Sequence of the second protein:
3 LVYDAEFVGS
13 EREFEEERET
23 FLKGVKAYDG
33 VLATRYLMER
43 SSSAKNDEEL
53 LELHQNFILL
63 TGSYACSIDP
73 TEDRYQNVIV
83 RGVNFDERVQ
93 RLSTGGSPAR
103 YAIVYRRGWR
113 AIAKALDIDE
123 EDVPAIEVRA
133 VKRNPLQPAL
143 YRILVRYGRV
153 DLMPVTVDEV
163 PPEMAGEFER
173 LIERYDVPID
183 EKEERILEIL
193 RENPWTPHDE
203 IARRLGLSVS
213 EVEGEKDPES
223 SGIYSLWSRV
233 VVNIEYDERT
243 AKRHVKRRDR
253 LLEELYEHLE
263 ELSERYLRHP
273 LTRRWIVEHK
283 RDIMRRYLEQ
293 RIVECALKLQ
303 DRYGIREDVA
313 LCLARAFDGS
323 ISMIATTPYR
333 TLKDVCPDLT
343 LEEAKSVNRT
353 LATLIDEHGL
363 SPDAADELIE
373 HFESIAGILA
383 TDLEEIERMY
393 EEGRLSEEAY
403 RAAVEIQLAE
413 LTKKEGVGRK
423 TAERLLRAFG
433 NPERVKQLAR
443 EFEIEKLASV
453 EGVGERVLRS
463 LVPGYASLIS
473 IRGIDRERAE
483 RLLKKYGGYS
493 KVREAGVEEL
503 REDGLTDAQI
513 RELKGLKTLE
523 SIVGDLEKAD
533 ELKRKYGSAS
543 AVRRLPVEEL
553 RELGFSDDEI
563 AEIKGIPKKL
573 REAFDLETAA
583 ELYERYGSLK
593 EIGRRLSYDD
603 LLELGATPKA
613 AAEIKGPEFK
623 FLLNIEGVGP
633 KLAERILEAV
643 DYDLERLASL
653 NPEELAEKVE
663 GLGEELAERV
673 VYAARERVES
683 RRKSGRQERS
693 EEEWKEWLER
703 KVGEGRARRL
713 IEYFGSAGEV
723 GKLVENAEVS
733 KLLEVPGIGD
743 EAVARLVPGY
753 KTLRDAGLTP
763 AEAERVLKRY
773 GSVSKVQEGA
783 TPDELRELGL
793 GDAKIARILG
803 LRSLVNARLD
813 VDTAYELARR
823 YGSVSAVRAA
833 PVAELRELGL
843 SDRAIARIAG

Residue-level contacts at the interface:
Residue S44 in the second protein interacts with residue K570 in the first protein (closest heavy-atom distance 3.3 Å).
Residue E501 in the second protein is in contact with residue R810 in the first protein (closest heavy-atom distance 2.8 Å).
Residue K519 in the second protein is in contact with residue E123 in the first protein (closest heavy-atom distance 3.3 Å).
Residue E375 in the second protein is in contact with residue E743 in the first protein (closest heavy-atom distance 2.9 Å).
Residue R708 in the second protein interacts with residue T329 in the first protein (closest heavy-atom distance 2.8 Å).
Residue K570 in the second protein interacts with residue E41 in the first protein (closest heavy-atom distance 2.5 Å).
Residue R702 in the second protein contacts residue D320 in the first protein (closest heavy-atom distance 3.1 Å).
Residue S523 in the second protein contacts residue E280 in the first protein (closest heavy-atom distance 3.1 Å).
Residue N808 in the second protein interacts with residue K493 in the first protein (closest heavy-atom distance 3.3 Å).
Residue R845 in the second protein contacts residue E500 in the first protein (closest heavy-atom distance 2.9 Å).
Residue M325 in the second protein contacts residue K703 in the first protein (closest heavy-atom distance 3.2 Å).
Residue H271 in the second protein interacts with residue E561 in the first protein (closest heavy-atom distance 3.3 Å).
Residue R42 in the second protein contacts residue D560 in the first protein (closest heavy-atom distance 2.9 Å).
Residue L269 in the second protein is in contact with residue S558 in the first protein (closest heavy-atom distance 2.9 Å).
Residue R845 in the second protein contacts residue R536 in the first protein (closest heavy-atom distance 3.2 Å).
Residue R461 in the second protein interacts with residue R304 in the first protein (closest heavy-atom distance 2.4 Å).
Residue L269 in the second protein contacts residue D560 in the first protein (closest heavy-atom distance 3.3 Å).
Residue E561 in the second protein interacts with residue H271 in the first protein (closest heavy-atom distance 3.2 Å).
Residue R42 in the second protein is in contact with residue E564 in the first protein (closest heavy-atom distance 3.1 Å).
Residue R810 in the second protein contacts residue E501 in the first protein (closest heavy-atom distance 2.5 Å).
Residue R276 in the second protein interacts with residue R513 in the first protein (closest heavy-atom distance 3.2 Å).
Residue E564 in the second protein is in contact with residue W277 in the first protein (closest heavy-atom distance 2.6 Å).
Residue R351 in the second protein interacts with residue E417 in the first protein (closest heavy-atom distance 3.3 Å).
Residue D560 in the second protein contacts residue R42 in the first protein (closest heavy-atom distance 2.7 Å).
Residue H271 in the second protein is in contact with residue D560 in the first protein (closest heavy-atom distance 2.6 Å).
Residue E500 in the second protein contacts residue R845 in the first protein (closest heavy-atom distance 2.8 Å).
Residue E574 in the second protein contacts residue R42 in the first protein (closest heavy-atom distance 3.2 Å).
Residue R304 in the second protein interacts with residue R461 in the first protein (closest heavy-atom distance 2.7 Å).
Residue T328 in the second protein interacts with residue E743 in the first protein (closest heavy-atom distance 3.3 Å).
Residue A744 in the second protein is in contact with residue E375 in the first protein (closest heavy-atom distance 3.3 Å).
Residue R474 in the second protein is in contact with residue D303 in the first protein (closest heavy-atom distance 3.3 Å).
Residue R458 in the second protein interacts with residue R351 in the first protein (closest heavy-atom distance 3.1 Å).
Residue Q302 in the second protein is in contact with residue R474 in the first protein (closest heavy-atom distance 3.2 Å).
Residue Y488 in the second protein interacts with residue R810 in the first protein (closest heavy-atom distance 3.3 Å).
Residue E280 in the second protein is in contact with residue S523 in the first protein (closest heavy-atom distance 3.0 Å).
Residue E41 in the second protein interacts with residue K570 in the first protein (closest heavy-atom distance 2.9 Å).
Residue R283 in the second protein contacts residue K519 in the first protein (closest heavy-atom distance 3.3 Å).
Residue E743 in the second protein contacts residue E375 in the first protein (closest heavy-atom distance 3.1 Å).
Residue R276 in the second protein interacts with residue E522 in the first protein (closest heavy-atom distance 3.2 Å).
Residue E417 in the second protein is in contact with residue R351 in the first protein (closest heavy-atom distance 3.2 Å).
Residue D320 in the second protein contacts residue R747 in the first protein (closest heavy-atom distance 3.1 Å).
Residue G741 in the second protein contacts residue E375 in the first protein (closest heavy-atom distance 3.1 Å).
Residue S44 in the second protein is in contact with residue E574 in the first protein (closest heavy-atom distance 2.6 Å).
Residue G418 in the second protein contacts residue E359 in the first protein (closest heavy-atom distance 2.5 Å).
Residue E375 in the second protein interacts with residue G741 in the first protein (closest heavy-atom distance 3.1 Å).
Residue R42 in the second protein contacts residue R573 in the first protein (closest heavy-atom distance 2.6 Å).
Residue D560 in the second protein interacts with residue H271 in the first protein (closest heavy-atom distance 2.7 Å).
Residue E359 in the second protein contacts residue G418 in the first protein (closest heavy-atom distance 2.5 Å).
Residue R810 in the second protein contacts residue Y488 in the first protein (closest heavy-atom distance 3.3 Å).
Residue W277 in the second protein is in contact with residue E564 in the first protein (closest heavy-atom distance 3.2 Å).
Residue D303 in the second protein contacts residue R474 in the first protein (closest heavy-atom distance 3.1 Å).
Residue R332 in the second protein is in contact with residue R711 in the first protein (closest heavy-atom distance 3.2 Å).
Residue S558 in the second protein is in contact with residue L269 in the first protein (closest heavy-atom distance 2.9 Å).
Residue W277 in the second protein is in contact with residue S523 in the first protein (closest heavy-atom distance 3.0 Å).
Residue E372 in the second protein is in contact with residue G739 in the first protein (closest heavy-atom distance 3.3 Å).
Residue M325 in the second protein contacts residue E743 in the first protein (closest heavy-atom distance 3.3 Å).
Residue R708 in the second protein is in contact with residue M325 in the first protein (closest heavy-atom distance 3.2 Å).
Residue D320 in the second protein is in contact with residue R702 in the first protein (closest heavy-atom distance 3.3 Å).
Residue G739 in the second protein is in contact with residue E372 in the first protein (closest heavy-atom distance 3.2 Å).
Residue R747 in the second protein is in contact with residue D320 in the first protein (closest heavy-atom distance 2.8 Å).

These two protein chains interact to form a complex.

Sequence of the first protein:
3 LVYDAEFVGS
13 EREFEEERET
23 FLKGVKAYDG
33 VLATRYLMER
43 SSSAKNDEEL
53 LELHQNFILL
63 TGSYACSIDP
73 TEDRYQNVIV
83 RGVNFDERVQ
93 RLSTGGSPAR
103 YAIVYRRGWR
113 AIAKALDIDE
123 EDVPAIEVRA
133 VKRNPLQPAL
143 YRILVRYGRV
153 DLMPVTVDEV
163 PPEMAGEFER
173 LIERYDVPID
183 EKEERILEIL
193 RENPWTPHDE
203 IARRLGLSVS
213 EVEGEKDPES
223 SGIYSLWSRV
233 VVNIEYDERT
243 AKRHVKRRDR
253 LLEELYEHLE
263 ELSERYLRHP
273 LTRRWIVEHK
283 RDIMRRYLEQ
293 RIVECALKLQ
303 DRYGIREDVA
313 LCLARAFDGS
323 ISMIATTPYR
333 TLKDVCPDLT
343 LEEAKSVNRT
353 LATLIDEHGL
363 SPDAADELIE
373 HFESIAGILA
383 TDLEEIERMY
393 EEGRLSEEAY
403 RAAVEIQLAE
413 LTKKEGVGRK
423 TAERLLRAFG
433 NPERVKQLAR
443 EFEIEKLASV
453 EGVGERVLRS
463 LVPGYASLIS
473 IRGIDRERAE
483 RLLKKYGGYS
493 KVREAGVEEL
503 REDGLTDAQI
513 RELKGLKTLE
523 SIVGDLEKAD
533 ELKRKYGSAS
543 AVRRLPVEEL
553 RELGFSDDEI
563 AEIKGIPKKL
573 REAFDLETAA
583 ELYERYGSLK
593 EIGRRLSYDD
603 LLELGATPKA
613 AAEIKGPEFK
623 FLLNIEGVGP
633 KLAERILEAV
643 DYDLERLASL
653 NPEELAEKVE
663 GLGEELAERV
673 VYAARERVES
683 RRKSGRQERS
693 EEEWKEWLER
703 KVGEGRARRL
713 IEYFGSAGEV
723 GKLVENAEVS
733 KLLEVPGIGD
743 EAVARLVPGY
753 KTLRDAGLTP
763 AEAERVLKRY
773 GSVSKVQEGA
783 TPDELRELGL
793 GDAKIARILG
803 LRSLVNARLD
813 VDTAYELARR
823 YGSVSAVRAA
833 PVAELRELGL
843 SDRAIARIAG